Sequence of protein 2:
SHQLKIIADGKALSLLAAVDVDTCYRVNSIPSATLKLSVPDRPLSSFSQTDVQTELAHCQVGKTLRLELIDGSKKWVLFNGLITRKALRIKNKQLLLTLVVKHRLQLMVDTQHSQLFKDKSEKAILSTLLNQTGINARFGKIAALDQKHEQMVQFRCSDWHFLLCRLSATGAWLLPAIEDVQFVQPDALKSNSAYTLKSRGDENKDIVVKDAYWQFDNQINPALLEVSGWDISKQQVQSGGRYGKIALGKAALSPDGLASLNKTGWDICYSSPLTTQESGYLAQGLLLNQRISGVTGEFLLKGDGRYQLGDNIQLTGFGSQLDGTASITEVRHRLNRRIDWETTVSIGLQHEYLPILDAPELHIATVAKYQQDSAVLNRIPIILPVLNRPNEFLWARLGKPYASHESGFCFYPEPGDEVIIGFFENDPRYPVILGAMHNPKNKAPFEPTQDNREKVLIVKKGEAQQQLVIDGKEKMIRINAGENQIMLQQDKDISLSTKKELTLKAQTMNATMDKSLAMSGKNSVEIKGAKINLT

Sequence of protein 1:
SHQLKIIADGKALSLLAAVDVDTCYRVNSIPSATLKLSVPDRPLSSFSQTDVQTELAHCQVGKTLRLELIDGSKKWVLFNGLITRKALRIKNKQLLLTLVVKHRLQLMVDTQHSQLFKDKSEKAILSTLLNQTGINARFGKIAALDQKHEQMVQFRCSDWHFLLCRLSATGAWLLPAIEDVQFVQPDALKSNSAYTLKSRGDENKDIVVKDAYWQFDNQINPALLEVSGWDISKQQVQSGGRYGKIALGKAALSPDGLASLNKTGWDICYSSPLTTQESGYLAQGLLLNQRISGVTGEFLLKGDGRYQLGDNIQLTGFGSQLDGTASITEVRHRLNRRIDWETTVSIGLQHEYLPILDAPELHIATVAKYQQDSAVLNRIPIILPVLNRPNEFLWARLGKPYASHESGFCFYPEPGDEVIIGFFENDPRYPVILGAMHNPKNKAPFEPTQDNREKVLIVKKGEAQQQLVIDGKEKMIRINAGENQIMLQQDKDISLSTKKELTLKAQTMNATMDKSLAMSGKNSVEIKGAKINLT

This data describes a binding interaction between two proteins.

Interface contacts:
Residue N512 in protein 1 contacts residue L504 in protein 2 (closest heavy-atom distance 3.1 Å).
Residue Q220 in protein 1 interacts with residue Q107 in protein 2 (closest heavy-atom distance 3.0 Å).
Residue K457 in protein 1 is in contact with residue Y404 in protein 2 (closest heavy-atom distance 2.6 Å).
Residue E503 in protein 1 contacts residue I496 in protein 2 (closest heavy-atom distance 3.0 Å).
Residue E465 in protein 1 contacts residue K477 in protein 2 (closest heavy-atom distance 3.2 Å).
Residue S406 in protein 1 is in contact with residue H440 in protein 2 (closest heavy-atom distance 3.1 Å).
Residue Q487 in protein 1 is in contact with residue K494 in protein 2 (closest heavy-atom distance 3.2 Å).
Residue S409 in protein 1 interacts with residue I460 in protein 2 (closest heavy-atom distance 3.1 Å).
Residue E408 in protein 1 is in contact with residue K462 in protein 2 (closest heavy-atom distance 2.9 Å).
Residue E427 in protein 1 interacts with residue L364 in protein 2 (closest heavy-atom distance 3.2 Å).
Residue T514 in protein 1 contacts residue L506 in protein 2 (closest heavy-atom distance 2.9 Å).
Residue Q220 in protein 1 is in contact with residue R86 in protein 2 (closest heavy-atom distance 3.0 Å).
Residue F217 in protein 1 is in contact with residue K87 in protein 2 (closest heavy-atom distance 3.2 Å).
Residue S518 in protein 1 contacts residue Q509 in protein 2 (closest heavy-atom distance 3.1 Å).
Residue Q487 in protein 1 is in contact with residue Q492 in protein 2 (closest heavy-atom distance 3.1 Å).
Residue S522 in protein 1 contacts residue A513 in protein 2 (closest heavy-atom distance 2.9 Å).
Residue T537 in protein 1 is in contact with residue E528 in protein 2 (closest heavy-atom distance 2.6 Å).
Residue N219 in protein 1 is in contact with residue T85 in protein 2 (closest heavy-atom distance 3.0 Å).
Residue Y372 in protein 1 interacts with residue P450 in protein 2 (closest heavy-atom distance 2.8 Å).
Residue S526 in protein 1 is in contact with residue L519 in protein 2 (closest heavy-atom distance 3.0 Å).
Residue N512 in protein 1 is in contact with residue E503 in protein 2 (closest heavy-atom distance 2.4 Å).
Residue K402 in protein 1 interacts with residue A438 in protein 2 (closest heavy-atom distance 2.8 Å).
Residue K524 in protein 1 contacts residue K517 in protein 2 (closest heavy-atom distance 3.1 Å).
Residue D212 in protein 1 interacts with residue K92 in protein 2 (closest heavy-atom distance 3.2 Å).
Residue R399 in protein 1 is in contact with residue E420 in protein 2 (closest heavy-atom distance 3.1 Å).
Residue F319 in protein 1 is in contact with residue S49 in protein 2 (closest heavy-atom distance 3.1 Å).
Residue W267 in protein 1 interacts with residue D111 in protein 2 (closest heavy-atom distance 3.1 Å).
Residue Q487 in protein 1 interacts with residue D493 in protein 2 (closest heavy-atom distance 3.0 Å).
Residue G320 in protein 1 contacts residue S49 in protein 2 (closest heavy-atom distance 2.8 Å).
Residue N486 in protein 1 interacts with residue D493 in protein 2 (closest heavy-atom distance 2.9 Å).
Residue K530 in protein 1 is in contact with residue G523 in protein 2 (closest heavy-atom distance 3.0 Å).
Residue A213 in protein 1 interacts with residue I91 in protein 2 (closest heavy-atom distance 3.1 Å).
Residue S406 in protein 1 contacts residue E416 in protein 2 (closest heavy-atom distance 2.8 Å).
Residue R399 in protein 1 is in contact with residue H440 in protein 2 (closest heavy-atom distance 2.6 Å).
Residue H407 in protein 1 interacts with residue N444 in protein 2 (closest heavy-atom distance 3.1 Å).
Residue C412 in protein 1 interacts with residue V458 in protein 2 (closest heavy-atom distance 3.2 Å).
Residue K507 in protein 1 interacts with residue T500 in protein 2 (closest heavy-atom distance 2.8 Å).
Residue N263 in protein 1 contacts residue L108 in protein 2 (closest heavy-atom distance 2.8 Å).
Residue A405 in protein 1 contacts residue D419 in protein 2 (closest heavy-atom distance 2.9 Å).
Residue N535 in protein 1 interacts with residue V527 in protein 2 (closest heavy-atom distance 2.9 Å).
Residue T537 in protein 1 is in contact with residue I529 in protein 2 (closest heavy-atom distance 3.1 Å).
Residue K517 in protein 1 contacts residue Q509 in protein 2 (closest heavy-atom distance 3.2 Å).
Residue H407 in protein 1 contacts residue K445 in protein 2 (closest heavy-atom distance 2.8 Å).
Residue A405 in protein 1 interacts with residue M439 in protein 2 (closest heavy-atom distance 3.2 Å).
Residue Q322 in protein 1 interacts with residue Q61 in protein 2 (closest heavy-atom distance 2.9 Å).
Residue W215 in protein 1 is in contact with residue L89 in protein 2 (closest heavy-atom distance 3.2 Å).
Residue L379 in protein 1 is in contact with residue E449 in protein 2 (closest heavy-atom distance 3.0 Å).
Residue K524 in protein 1 contacts residue M515 in protein 2 (closest heavy-atom distance 2.6 Å).
Residue H407 in protein 1 interacts with residue E416 in protein 2 (closest heavy-atom distance 3.1 Å).
Residue I233 in protein 1 contacts residue N441 in protein 2 (closest heavy-atom distance 2.5 Å).
Residue T505 in protein 1 contacts residue L498 in protein 2 (closest heavy-atom distance 3.0 Å).
Residue T510 in protein 1 contacts residue K502 in protein 2 (closest heavy-atom distance 2.9 Å).
Residue E528 in protein 1 is in contact with residue M521 in protein 2 (closest heavy-atom distance 2.8 Å).
Residue Q487 in protein 1 interacts with residue D495 in protein 2 (closest heavy-atom distance 3.1 Å).
Residue A520 in protein 1 interacts with residue M511 in protein 2 (closest heavy-atom distance 3.0 Å).
Residue Q236 in protein 1 contacts residue E420 in protein 2 (closest heavy-atom distance 2.4 Å).
Residue Q236 in protein 1 is in contact with residue N441 in protein 2 (closest heavy-atom distance 3.0 Å).
Residue Y414 in protein 1 interacts with residue N454 in protein 2 (closest heavy-atom distance 3.0 Å).
Residue K533 in protein 1 is in contact with residue V527 in protein 2 (closest heavy-atom distance 3.0 Å).
Residue W267 in protein 1 interacts with residue Q113 in protein 2 (closest heavy-atom distance 3.0 Å).